Sequence of chain A:
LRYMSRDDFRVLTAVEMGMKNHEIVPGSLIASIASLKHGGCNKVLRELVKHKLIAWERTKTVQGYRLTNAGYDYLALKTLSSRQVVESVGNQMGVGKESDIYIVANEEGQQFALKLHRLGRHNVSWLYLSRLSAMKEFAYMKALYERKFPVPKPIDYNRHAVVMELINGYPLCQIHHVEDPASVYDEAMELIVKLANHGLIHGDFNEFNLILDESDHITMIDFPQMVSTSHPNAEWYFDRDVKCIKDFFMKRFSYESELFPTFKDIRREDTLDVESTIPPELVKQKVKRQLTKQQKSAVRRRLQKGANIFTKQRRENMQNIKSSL

This data describes a binding interaction between two proteins.

Interface contacts:
Residue G739 in chain B interacts with residue K58 in chain A (closest heavy-atom distance 3.7 Å).
Residue K507 in chain B contacts residue M12 in chain A (closest heavy-atom distance 3.8 Å).
Residue K507 in chain B is in contact with residue H59 in chain A (closest heavy-atom distance 4.4 Å).
Residue F755 in chain B is in contact with residue K58 in chain A (closest heavy-atom distance 4.7 Å).
Residue E730 in chain B interacts with residue K58 in chain A (closest heavy-atom distance 4.7 Å).
Residue D756 in chain B interacts with residue K58 in chain A (closest heavy-atom distance 4.5 Å).
Residue R738 in chain B contacts residue K58 in chain A (closest heavy-atom distance 2.8 Å).
Residue K507 in chain B interacts with residue E55 in chain A (closest heavy-atom distance 2.8 Å).
Residue H740 in chain B contacts residue K58 in chain A (closest heavy-atom distance 3.7 Å).

Sequence of chain B:
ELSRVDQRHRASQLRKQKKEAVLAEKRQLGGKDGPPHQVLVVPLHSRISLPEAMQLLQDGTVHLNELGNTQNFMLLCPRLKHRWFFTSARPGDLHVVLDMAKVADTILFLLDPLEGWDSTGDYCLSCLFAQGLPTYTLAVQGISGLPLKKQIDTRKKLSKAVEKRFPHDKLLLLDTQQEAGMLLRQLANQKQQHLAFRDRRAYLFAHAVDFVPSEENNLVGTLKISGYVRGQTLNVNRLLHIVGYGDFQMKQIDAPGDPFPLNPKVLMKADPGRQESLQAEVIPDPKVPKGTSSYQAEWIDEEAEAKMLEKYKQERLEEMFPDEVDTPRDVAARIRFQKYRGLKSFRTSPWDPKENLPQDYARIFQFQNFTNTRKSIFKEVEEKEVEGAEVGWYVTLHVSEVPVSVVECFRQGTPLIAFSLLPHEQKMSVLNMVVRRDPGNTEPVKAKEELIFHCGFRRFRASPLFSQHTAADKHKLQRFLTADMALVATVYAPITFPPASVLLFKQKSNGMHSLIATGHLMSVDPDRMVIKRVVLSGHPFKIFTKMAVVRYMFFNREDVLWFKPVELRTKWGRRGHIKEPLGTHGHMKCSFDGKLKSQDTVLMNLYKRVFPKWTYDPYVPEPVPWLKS